Sequence of protein 1:
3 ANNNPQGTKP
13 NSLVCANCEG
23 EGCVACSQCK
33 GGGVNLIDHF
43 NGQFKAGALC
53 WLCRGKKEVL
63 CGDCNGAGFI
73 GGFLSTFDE

Sequence of protein 2:
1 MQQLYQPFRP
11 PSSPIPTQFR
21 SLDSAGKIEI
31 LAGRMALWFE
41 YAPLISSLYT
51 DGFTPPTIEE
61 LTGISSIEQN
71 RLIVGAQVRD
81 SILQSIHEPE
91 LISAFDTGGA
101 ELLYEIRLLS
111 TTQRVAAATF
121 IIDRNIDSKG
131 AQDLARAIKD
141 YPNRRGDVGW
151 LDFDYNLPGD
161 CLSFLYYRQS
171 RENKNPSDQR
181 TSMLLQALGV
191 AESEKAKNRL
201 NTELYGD

The following describes two proteins that form a bound complex.

Residue-level contacts at the interface:
Residue L37 in protein 2 is in contact with residue L51 in protein 1 (closest heavy-atom distance 4.9 Å).
Residue G33 in protein 2 interacts with residue R56 in protein 1 (closest heavy-atom distance 4.2 Å).
Residue R34 in protein 2 interacts with residue L51 in protein 1 (closest heavy-atom distance 4.7 Å).
Residue T97 in protein 2 is in contact with residue G57 in protein 1 (closest heavy-atom distance 4.7 Å).
Residue R34 in protein 2 is in contact with residue R56 in protein 1 (closest heavy-atom distance 4.7 Å).
Residue T97 in protein 2 contacts residue K58 in protein 1 (closest heavy-atom distance 4.7 Å).